Sequence of chain A:
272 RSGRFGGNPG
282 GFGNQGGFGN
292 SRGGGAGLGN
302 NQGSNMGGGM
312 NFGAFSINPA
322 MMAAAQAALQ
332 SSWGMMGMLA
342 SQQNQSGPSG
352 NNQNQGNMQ

Residue-level contacts at the interface:
Residue S347 in chain B contacts residue Q346 in chain A (closest heavy-atom distance 3.2 Å).
Residue N355 in chain B interacts with residue Q356 in chain A (closest heavy-atom distance 3.1 Å).
Residue Q286 in chain B contacts residue S292 in chain A (closest heavy-atom distance 3.1 Å).
Residue Q303 in chain B contacts residue G304 in chain A (closest heavy-atom distance 3.1 Å).
Residue N312 in chain B contacts residue M311 in chain A (closest heavy-atom distance 3.2 Å).
Residue N358 in chain B interacts with residue N358 in chain A (closest heavy-atom distance 3.1 Å).
Residue Q354 in chain B interacts with residue Q354 in chain A (closest heavy-atom distance 3.0 Å).
Residue N353 in chain B contacts residue N352 in chain A (closest heavy-atom distance 3.1 Å).
Residue G281 in chain B interacts with residue P280 in chain A (closest heavy-atom distance 3.1 Å).
Residue Q343 in chain B is in contact with residue Q344 in chain A (closest heavy-atom distance 3.1 Å).
Residue G290 in chain B interacts with residue F289 in chain A (closest heavy-atom distance 3.1 Å).
Residue S342 in chain B interacts with residue M339 in chain A (closest heavy-atom distance 3.1 Å).
Residue N291 in chain B is in contact with residue N291 in chain A (closest heavy-atom distance 3.0 Å).
Residue A326 in chain B is in contact with residue Q327 in chain A (closest heavy-atom distance 3.1 Å).
Residue N345 in chain B interacts with residue Q344 in chain A (closest heavy-atom distance 3.1 Å).
Residue Q360 in chain B interacts with residue M359 in chain A (closest heavy-atom distance 3.1 Å).
Residue G284 in chain B contacts residue F283 in chain A (closest heavy-atom distance 3.0 Å).
Residue N358 in chain B is in contact with residue M359 in chain A (closest heavy-atom distance 3.1 Å).
Residue A324 in chain B is in contact with residue M323 in chain A (closest heavy-atom distance 3.1 Å).
Residue A326 in chain B interacts with residue A325 in chain A (closest heavy-atom distance 3.1 Å).
Residue N302 in chain B is in contact with residue N302 in chain A (closest heavy-atom distance 3.2 Å).
Residue Q346 in chain B interacts with residue Q346 in chain A (closest heavy-atom distance 3.1 Å).
Residue G310 in chain B is in contact with residue G310 in chain A (closest heavy-atom distance 3.0 Å).
Residue G308 in chain B is in contact with residue M307 in chain A (closest heavy-atom distance 3.1 Å).
Residue N319 in chain B is in contact with residue I318 in chain A (closest heavy-atom distance 2.8 Å).
Residue N352 in chain B interacts with residue N352 in chain A (closest heavy-atom distance 3.1 Å).
Residue M336 in chain B interacts with residue G335 in chain A (closest heavy-atom distance 3.1 Å).
Residue N345 in chain B contacts residue Q346 in chain A (closest heavy-atom distance 3.1 Å).
Residue S350 in chain B contacts residue P349 in chain A (closest heavy-atom distance 3.1 Å).
Residue Q344 in chain B interacts with residue Q344 in chain A (closest heavy-atom distance 3.2 Å).
Residue M322 in chain B contacts residue A321 in chain A (closest heavy-atom distance 3.1 Å).
Residue R272 in chain B contacts residue R272 in chain A (closest heavy-atom distance 2.9 Å).
Residue Q327 in chain B interacts with residue Q327 in chain A (closest heavy-atom distance 3.2 Å).
Residue S332 in chain B contacts residue Q331 in chain A (closest heavy-atom distance 3.2 Å).
Residue N279 in chain B is in contact with residue N279 in chain A (closest heavy-atom distance 2.9 Å).
Residue N306 in chain B contacts residue S305 in chain A (closest heavy-atom distance 3.1 Å).
Residue M322 in chain B interacts with residue M323 in chain A (closest heavy-atom distance 3.2 Å).
Residue G284 in chain B contacts residue R293 in chain A (closest heavy-atom distance 3.1 Å).
Residue N285 in chain B interacts with residue N285 in chain A (closest heavy-atom distance 3.1 Å).
Residue N306 in chain B is in contact with residue N306 in chain A (closest heavy-atom distance 3.0 Å).
Residue N355 in chain B contacts residue Q354 in chain A (closest heavy-atom distance 3.1 Å).
Residue N312 in chain B interacts with residue N312 in chain A (closest heavy-atom distance 3.0 Å).
Residue M339 in chain B is in contact with residue M339 in chain A (closest heavy-atom distance 3.0 Å).
Residue N306 in chain B interacts with residue M307 in chain A (closest heavy-atom distance 3.0 Å).
Residue Q286 in chain B contacts residue Q286 in chain A (closest heavy-atom distance 3.1 Å).
Residue L330 in chain B is in contact with residue A329 in chain A (closest heavy-atom distance 3.1 Å).
Residue G314 in chain B contacts residue F313 in chain A (closest heavy-atom distance 3.0 Å).
Residue L340 in chain B contacts residue A341 in chain A (closest heavy-atom distance 3.0 Å).
Residue W334 in chain B interacts with residue G335 in chain A (closest heavy-atom distance 3.2 Å).
Residue N312 in chain B interacts with residue F313 in chain A (closest heavy-atom distance 3.1 Å).
Residue R293 in chain B is in contact with residue G294 in chain A (closest heavy-atom distance 3.2 Å).
Residue S347 in chain B is in contact with residue G348 in chain A (closest heavy-atom distance 3.0 Å).
Residue Q331 in chain B interacts with residue Q331 in chain A (closest heavy-atom distance 3.0 Å).
Residue Q303 in chain B is in contact with residue N302 in chain A (closest heavy-atom distance 3.0 Å).
Residue G288 in chain B interacts with residue F289 in chain A (closest heavy-atom distance 3.1 Å).
Residue M337 in chain B is in contact with residue M337 in chain A (closest heavy-atom distance 3.1 Å).
Residue P320 in chain B interacts with residue A321 in chain A (closest heavy-atom distance 3.1 Å).
Residue N345 in chain B contacts residue N345 in chain A (closest heavy-atom distance 3.0 Å).
Residue F316 in chain B contacts residue A315 in chain A (closest heavy-atom distance 3.2 Å).
Residue Q356 in chain B interacts with residue Q356 in chain A (closest heavy-atom distance 3.1 Å).

These two protein chains interact to form a complex.

Sequence of chain B:
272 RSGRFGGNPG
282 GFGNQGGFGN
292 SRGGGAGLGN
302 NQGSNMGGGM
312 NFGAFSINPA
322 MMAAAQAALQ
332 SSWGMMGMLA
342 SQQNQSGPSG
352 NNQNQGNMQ